Sequence of protein 1:
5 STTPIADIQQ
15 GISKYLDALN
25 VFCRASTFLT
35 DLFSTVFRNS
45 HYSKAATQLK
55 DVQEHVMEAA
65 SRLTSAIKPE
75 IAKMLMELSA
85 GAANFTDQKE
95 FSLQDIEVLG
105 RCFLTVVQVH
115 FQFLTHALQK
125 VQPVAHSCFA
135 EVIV

Residue-level contacts at the interface:
Residue C132 in protein 1 is in contact with residue F107 in protein 2 (closest heavy-atom distance 3.6 Å).
Residue L53 in protein 1 is in contact with residue F107 in protein 2 (closest heavy-atom distance 3.8 Å).
Residue V111 in protein 1 interacts with residue L53 in protein 2 (closest heavy-atom distance 3.6 Å).
Residue S30 in protein 1 contacts residue Y19 in protein 2 (closest heavy-atom distance 3.1 Å).
Residue H45 in protein 1 contacts residue E101 in protein 2 (closest heavy-atom distance 2.7 Å).
Residue F41 in protein 1 interacts with residue I100 in protein 2 (closest heavy-atom distance 3.8 Å).
Residue F107 in protein 1 interacts with residue F41 in protein 2 (closest heavy-atom distance 3.7 Å).
Residue F41 in protein 1 interacts with residue L103 in protein 2 (closest heavy-atom distance 3.4 Å).
Residue V136 in protein 1 contacts residue L108 in protein 2 (closest heavy-atom distance 3.7 Å).
Residue H114 in protein 1 is in contact with residue Q57 in protein 2 (closest heavy-atom distance 3.2 Å).
Residue Y46 in protein 1 interacts with residue G104 in protein 2 (closest heavy-atom distance 3.7 Å).
Residue L23 in protein 1 contacts residue F26 in protein 2 (closest heavy-atom distance 3.7 Å).
Residue D11 in protein 1 contacts residue L36 in protein 2 (closest heavy-atom distance 3.2 Å).
Residue F37 in protein 1 contacts residue L103 in protein 2 (closest heavy-atom distance 3.6 Å).
Residue E101 in protein 1 contacts residue H45 in protein 2 (closest heavy-atom distance 2.6 Å).
Residue H114 in protein 1 interacts with residue F26 in protein 2 (closest heavy-atom distance 3.8 Å).
Residue T119 in protein 1 interacts with residue L122 in protein 2 (closest heavy-atom distance 3.7 Å).
Residue Q112 in protein 1 interacts with residue V136 in protein 2 (closest heavy-atom distance 3.7 Å).
Residue Y46 in protein 1 contacts residue I100 in protein 2 (closest heavy-atom distance 3.8 Å).
Residue L108 in protein 1 is in contact with residue C132 in protein 2 (closest heavy-atom distance 3.6 Å).
Residue F26 in protein 1 interacts with residue Y19 in protein 2 (closest heavy-atom distance 3.6 Å).
Residue Q112 in protein 1 contacts residue F133 in protein 2 (closest heavy-atom distance 3.2 Å).
Residue L33 in protein 1 contacts residue I16 in protein 2 (closest heavy-atom distance 3.7 Å).
Residue A121 in protein 1 interacts with residue L118 in protein 2 (closest heavy-atom distance 3.8 Å).
Residue L33 in protein 1 interacts with residue G15 in protein 2 (closest heavy-atom distance 3.7 Å).
Residue V136 in protein 1 interacts with residue G104 in protein 2 (closest heavy-atom distance 3.7 Å).
Residue Q57 in protein 1 is in contact with residue H114 in protein 2 (closest heavy-atom distance 3.5 Å).
Residue Y19 in protein 1 contacts residue S30 in protein 2 (closest heavy-atom distance 3.1 Å).
Residue S30 in protein 1 contacts residue H114 in protein 2 (closest heavy-atom distance 3.6 Å).
Residue F26 in protein 1 is in contact with residue H114 in protein 2 (closest heavy-atom distance 3.8 Å).
Residue F41 in protein 1 is in contact with residue G104 in protein 2 (closest heavy-atom distance 3.5 Å).
Residue L122 in protein 1 interacts with residue F115 in protein 2 (closest heavy-atom distance 3.6 Å).
Residue I100 in protein 1 contacts residue F41 in protein 2 (closest heavy-atom distance 3.7 Å).
Residue F41 in protein 1 contacts residue F107 in protein 2 (closest heavy-atom distance 3.7 Å).
Residue F26 in protein 1 contacts residue L23 in protein 2 (closest heavy-atom distance 3.6 Å).
Residue Y46 in protein 1 is in contact with residue E101 in protein 2 (closest heavy-atom distance 2.5 Å).
Residue F95 in protein 1 interacts with residue V40 in protein 2 (closest heavy-atom distance 3.5 Å).
Residue V40 in protein 1 is in contact with residue I100 in protein 2 (closest heavy-atom distance 3.7 Å).
Residue F107 in protein 1 contacts residue L53 in protein 2 (closest heavy-atom distance 3.7 Å).
Residue L36 in protein 1 is in contact with residue D11 in protein 2 (closest heavy-atom distance 3.3 Å).
Residue F107 in protein 1 contacts residue F37 in protein 2 (closest heavy-atom distance 3.7 Å).
Residue V40 in protein 1 is in contact with residue L103 in protein 2 (closest heavy-atom distance 3.6 Å).
Residue F37 in protein 1 contacts residue F107 in protein 2 (closest heavy-atom distance 3.4 Å).
Residue F107 in protein 1 is in contact with residue A50 in protein 2 (closest heavy-atom distance 3.7 Å).
Residue Y19 in protein 1 interacts with residue F26 in protein 2 (closest heavy-atom distance 3.5 Å).
Residue F133 in protein 1 contacts residue L108 in protein 2 (closest heavy-atom distance 3.7 Å).
Residue L122 in protein 1 interacts with residue T119 in protein 2 (closest heavy-atom distance 3.3 Å).
Residue E101 in protein 1 contacts residue Y46 in protein 2 (closest heavy-atom distance 2.8 Å).
Residue L103 in protein 1 is in contact with residue F41 in protein 2 (closest heavy-atom distance 3.5 Å).
Residue G104 in protein 1 interacts with residue Y46 in protein 2 (closest heavy-atom distance 3.6 Å).
Residue Q92 in protein 1 interacts with residue V40 in protein 2 (closest heavy-atom distance 3.0 Å).
Residue V40 in protein 1 contacts residue F95 in protein 2 (closest heavy-atom distance 3.2 Å).
Residue I100 in protein 1 contacts residue S44 in protein 2 (closest heavy-atom distance 3.8 Å).
Residue Q92 in protein 1 interacts with residue R42 in protein 2 (closest heavy-atom distance 3.4 Å).
Residue L53 in protein 1 is in contact with residue V111 in protein 2 (closest heavy-atom distance 3.6 Å).
Residue F115 in protein 1 contacts residue Q126 in protein 2 (closest heavy-atom distance 3.5 Å).
Residue G104 in protein 1 contacts residue F41 in protein 2 (closest heavy-atom distance 3.5 Å).
Residue L118 in protein 1 contacts residue A121 in protein 2 (closest heavy-atom distance 3.8 Å).
Residue I100 in protein 1 interacts with residue V40 in protein 2 (closest heavy-atom distance 3.6 Å).
Residue V136 in protein 1 contacts residue R105 in protein 2 (closest heavy-atom distance 3.6 Å).

Sequence of protein 2:
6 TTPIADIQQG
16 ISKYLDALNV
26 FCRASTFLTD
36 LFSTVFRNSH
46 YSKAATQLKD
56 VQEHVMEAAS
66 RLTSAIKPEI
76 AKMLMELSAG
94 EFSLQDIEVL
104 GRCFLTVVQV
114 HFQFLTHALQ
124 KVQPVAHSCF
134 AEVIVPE

These two protein chains interact to form a complex.